Sequence of the first protein:
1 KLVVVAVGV

This data describes a binding interaction between two proteins.

Contacts between the two chains:
Residue M5 in the second protein is in contact with residue K1 in the first protein (closest heavy-atom distance 3.8 Å).
Residue D77 in the second protein interacts with residue V9 in the first protein (closest heavy-atom distance 2.9 Å).
Residue W147 in the second protein is in contact with residue V9 in the first protein (closest heavy-atom distance 4.0 Å).
Residue T80 in the second protein contacts residue V9 in the first protein (closest heavy-atom distance 3.6 Å).
Residue Y171 in the second protein contacts residue K1 in the first protein (closest heavy-atom distance 2.8 Å).
Residue T73 in the second protein interacts with residue G8 in the first protein (closest heavy-atom distance 4.0 Å).
Residue R97 in the second protein interacts with residue V7 in the first protein (closest heavy-atom distance 4.7 Å).
Residue V152 in the second protein is in contact with residue V7 in the first protein (closest heavy-atom distance 3.9 Å).
Residue K66 in the second protein is in contact with residue L2 in the first protein (closest heavy-atom distance 2.9 Å).
Residue Q155 in the second protein is in contact with residue V3 in the first protein (closest heavy-atom distance 3.4 Å).
Residue K66 in the second protein is in contact with residue V4 in the first protein (closest heavy-atom distance 3.7 Å).
Residue Y99 in the second protein interacts with residue V3 in the first protein (closest heavy-atom distance 3.1 Å).
Residue F9 in the second protein interacts with residue L2 in the first protein (closest heavy-atom distance 3.6 Å).
Residue E63 in the second protein interacts with residue L2 in the first protein (closest heavy-atom distance 2.9 Å).
Residue A150 in the second protein interacts with residue V7 in the first protein (closest heavy-atom distance 4.8 Å).
Residue T163 in the second protein contacts residue K1 in the first protein (closest heavy-atom distance 4.1 Å).
Residue H70 in the second protein interacts with residue L2 in the first protein (closest heavy-atom distance 4.3 Å).
Residue T73 in the second protein contacts residue V7 in the first protein (closest heavy-atom distance 4.0 Å).
Residue T73 in the second protein contacts residue A6 in the first protein (closest heavy-atom distance 2.8 Å).
Residue K146 in the second protein is in contact with residue V7 in the first protein (closest heavy-atom distance 4.2 Å).
Residue L156 in the second protein contacts residue V3 in the first protein (closest heavy-atom distance 4.4 Å).
Residue Y123 in the second protein is in contact with residue V9 in the first protein (closest heavy-atom distance 4.1 Å).
Residue T143 in the second protein contacts residue V9 in the first protein (closest heavy-atom distance 2.7 Å).
Residue Y7 in the second protein interacts with residue K1 in the first protein (closest heavy-atom distance 2.9 Å).
Residue D77 in the second protein is in contact with residue V7 in the first protein (closest heavy-atom distance 5.0 Å).
Residue H70 in the second protein contacts residue A6 in the first protein (closest heavy-atom distance 4.5 Å).
Residue K146 in the second protein is in contact with residue V9 in the first protein (closest heavy-atom distance 3.7 Å).
Residue Y116 in the second protein interacts with residue V9 in the first protein (closest heavy-atom distance 3.6 Å).
Residue H70 in the second protein contacts residue V3 in the first protein (closest heavy-atom distance 3.3 Å).
Residue R97 in the second protein is in contact with residue A6 in the first protein (closest heavy-atom distance 4.1 Å).
Residue Y99 in the second protein contacts residue L2 in the first protein (closest heavy-atom distance 3.3 Å).
Residue Y7 in the second protein is in contact with residue L2 in the first protein (closest heavy-atom distance 3.5 Å).
Residue V67 in the second protein is in contact with residue L2 in the first protein (closest heavy-atom distance 3.6 Å).
Residue Q155 in the second protein interacts with residue V7 in the first protein (closest heavy-atom distance 4.3 Å).
Residue L81 in the second protein interacts with residue V9 in the first protein (closest heavy-atom distance 3.9 Å).
Residue Y159 in the second protein contacts residue V3 in the first protein (closest heavy-atom distance 3.6 Å).
Residue W147 in the second protein interacts with residue G8 in the first protein (closest heavy-atom distance 2.9 Å).
Residue Y159 in the second protein is in contact with residue K1 in the first protein (closest heavy-atom distance 2.6 Å).
Residue K146 in the second protein is in contact with residue G8 in the first protein (closest heavy-atom distance 2.7 Å).
Residue D77 in the second protein is in contact with residue G8 in the first protein (closest heavy-atom distance 3.3 Å).
Residue Y84 in the second protein is in contact with residue V9 in the first protein (closest heavy-atom distance 2.7 Å).
Residue F33 in the second protein interacts with residue K1 in the first protein (closest heavy-atom distance 4.9 Å).
Residue W147 in the second protein contacts residue V7 in the first protein (closest heavy-atom distance 3.6 Å).
Residue E63 in the second protein interacts with residue K1 in the first protein (closest heavy-atom distance 3.5 Å).
Residue Y159 in the second protein is in contact with residue L2 in the first protein (closest heavy-atom distance 3.7 Å).
Residue K66 in the second protein contacts residue V3 in the first protein (closest heavy-atom distance 3.5 Å).
Residue Q155 in the second protein is in contact with residue V5 in the first protein (closest heavy-atom distance 3.8 Å).
Residue W167 in the second protein contacts residue K1 in the first protein (closest heavy-atom distance 3.3 Å).
Residue K66 in the second protein contacts residue K1 in the first protein (closest heavy-atom distance 4.1 Å).
Residue Y59 in the second protein interacts with residue K1 in the first protein (closest heavy-atom distance 3.9 Å).
Residue M45 in the second protein interacts with residue L2 in the first protein (closest heavy-atom distance 3.5 Å).

Sequence of the second protein:
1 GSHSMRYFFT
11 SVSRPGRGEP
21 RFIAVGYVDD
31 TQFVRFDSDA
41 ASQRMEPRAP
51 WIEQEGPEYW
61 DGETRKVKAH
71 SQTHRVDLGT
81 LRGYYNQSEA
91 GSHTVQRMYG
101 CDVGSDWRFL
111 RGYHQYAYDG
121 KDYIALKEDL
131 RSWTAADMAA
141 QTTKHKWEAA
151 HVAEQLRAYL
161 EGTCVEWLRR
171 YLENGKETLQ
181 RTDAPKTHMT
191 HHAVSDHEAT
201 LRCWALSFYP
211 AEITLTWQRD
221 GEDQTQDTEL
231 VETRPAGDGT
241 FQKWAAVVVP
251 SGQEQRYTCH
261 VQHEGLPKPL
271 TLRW